Contacts between the two chains:
Residue T19 in protein 2 contacts residue F65 in protein 1 (closest heavy-atom distance 3.2 Å).
Residue T420 in protein 2 interacts with residue D28 in protein 1 (closest heavy-atom distance 3.7 Å).
Residue P446 in protein 2 is in contact with residue D28 in protein 1 (closest heavy-atom distance 3.7 Å).
Residue V424 in protein 2 contacts residue Y30 in protein 1 (closest heavy-atom distance 3.0 Å).
Residue V440 in protein 2 interacts with residue L33 in protein 1 (closest heavy-atom distance 3.1 Å).
Residue Q437 in protein 2 is in contact with residue F35 in protein 1 (closest heavy-atom distance 3.3 Å).
Residue V440 in protein 2 interacts with residue T74 in protein 1 (closest heavy-atom distance 3.5 Å).
Residue T442 in protein 2 is in contact with residue Y30 in protein 1 (closest heavy-atom distance 3.8 Å).
Residue K418 in protein 2 interacts with residue D28 in protein 1 (closest heavy-atom distance 3.3 Å).
Residue Q437 in protein 2 interacts with residue N36 in protein 1 (closest heavy-atom distance 3.5 Å).
Residue A439 in protein 2 interacts with residue L33 in protein 1 (closest heavy-atom distance 3.2 Å).
Residue V424 in protein 2 contacts residue N31 in protein 1 (closest heavy-atom distance 3.9 Å).
Residue A443 in protein 2 contacts residue N31 in protein 1 (closest heavy-atom distance 2.8 Å).
Residue E444 in protein 2 contacts residue K29 in protein 1 (closest heavy-atom distance 3.2 Å).
Residue F448 in protein 2 interacts with residue L25 in protein 1 (closest heavy-atom distance 3.5 Å).
Residue Y412 in protein 2 interacts with residue I23 in protein 1 (closest heavy-atom distance 3.9 Å).
Residue G438 in protein 2 interacts with residue F35 in protein 1 (closest heavy-atom distance 3.0 Å).
Residue E444 in protein 2 contacts residue D28 in protein 1 (closest heavy-atom distance 3.9 Å).
Residue A447 in protein 2 interacts with residue K29 in protein 1 (closest heavy-atom distance 3.8 Å).
Residue G438 in protein 2 is in contact with residue F34 in protein 1 (closest heavy-atom distance 3.5 Å).
Residue P426 in protein 2 interacts with residue F34 in protein 1 (closest heavy-atom distance 3.6 Å).
Residue V440 in protein 2 interacts with residue L61 in protein 1 (closest heavy-atom distance 3.4 Å).
Residue P446 in protein 2 is in contact with residue S26 in protein 1 (closest heavy-atom distance 3.6 Å).
Residue N450 in protein 2 interacts with residue N31 in protein 1 (closest heavy-atom distance 2.9 Å).
Residue V440 in protein 2 interacts with residue F59 in protein 1 (closest heavy-atom distance 3.3 Å).
Residue T420 in protein 2 is in contact with residue K29 in protein 1 (closest heavy-atom distance 3.9 Å).
Residue A443 in protein 2 contacts residue Y30 in protein 1 (closest heavy-atom distance 3.5 Å).
Residue I445 in protein 2 interacts with residue K29 in protein 1 (closest heavy-atom distance 3.1 Å).
Residue E451 in protein 2 is in contact with residue L25 in protein 1 (closest heavy-atom distance 3.8 Å).
Residue V436 in protein 2 contacts residue I37 in protein 1 (closest heavy-atom distance 3.0 Å).
Residue A441 in protein 2 contacts residue L33 in protein 1 (closest heavy-atom distance 3.4 Å).
Residue I445 in protein 2 interacts with residue D28 in protein 1 (closest heavy-atom distance 3.6 Å).
Residue K422 in protein 2 contacts residue Y30 in protein 1 (closest heavy-atom distance 3.0 Å).
Residue T442 in protein 2 contacts residue N31 in protein 1 (closest heavy-atom distance 3.2 Å).
Residue E334 in protein 2 is in contact with residue K21 in protein 1 (closest heavy-atom distance 3.8 Å).
Residue E462 in protein 2 contacts residue H22 in protein 1 (closest heavy-atom distance 3.0 Å).
Residue G438 in protein 2 interacts with residue L33 in protein 1 (closest heavy-atom distance 3.9 Å).
Residue T442 in protein 2 interacts with residue S32 in protein 1 (closest heavy-atom distance 3.4 Å).
Residue A441 in protein 2 is in contact with residue S32 in protein 1 (closest heavy-atom distance 3.0 Å).
Residue N20 in protein 2 interacts with residue F65 in protein 1 (closest heavy-atom distance 2.8 Å).
Residue A443 in protein 2 interacts with residue K29 in protein 1 (closest heavy-atom distance 3.5 Å).
Residue V440 in protein 2 is in contact with residue F35 in protein 1 (closest heavy-atom distance 3.8 Å).
Residue T420 in protein 2 interacts with residue Y30 in protein 1 (closest heavy-atom distance 3.6 Å).
Residue I445 in protein 2 interacts with residue N31 in protein 1 (closest heavy-atom distance 3.3 Å).
Residue A447 in protein 2 is in contact with residue I27 in protein 1 (closest heavy-atom distance 2.7 Å).
Residue Q423 in protein 2 contacts residue Y30 in protein 1 (closest heavy-atom distance 3.7 Å).
Residue A435 in protein 2 is in contact with residue N36 in protein 1 (closest heavy-atom distance 3.2 Å).
Residue P22 in protein 2 is in contact with residue F65 in protein 1 (closest heavy-atom distance 3.8 Å).
Residue N20 in protein 2 is in contact with residue N64 in protein 1 (closest heavy-atom distance 3.2 Å).
Residue A439 in protein 2 is in contact with residue F34 in protein 1 (closest heavy-atom distance 3.8 Å).
Residue V424 in protein 2 interacts with residue K29 in protein 1 (closest heavy-atom distance 3.6 Å).
Residue G438 in protein 2 contacts residue I37 in protein 1 (closest heavy-atom distance 3.9 Å).
Residue E444 in protein 2 contacts residue Y30 in protein 1 (closest heavy-atom distance 3.3 Å).
Residue A439 in protein 2 is in contact with residue S32 in protein 1 (closest heavy-atom distance 3.5 Å).
Residue Y15 in protein 2 contacts residue E66 in protein 1 (closest heavy-atom distance 2.3 Å).
Residue K422 in protein 2 interacts with residue K29 in protein 1 (closest heavy-atom distance 3.5 Å).
Residue G438 in protein 2 contacts residue T74 in protein 1 (closest heavy-atom distance 3.3 Å).
Residue P446 in protein 2 is in contact with residue I27 in protein 1 (closest heavy-atom distance 3.5 Å).
Residue L21 in protein 2 is in contact with residue F65 in protein 1 (closest heavy-atom distance 3.7 Å).
Residue V436 in protein 2 contacts residue N36 in protein 1 (closest heavy-atom distance 3.8 Å).

The following describes two proteins that form a bound complex.

Sequence of protein 1:
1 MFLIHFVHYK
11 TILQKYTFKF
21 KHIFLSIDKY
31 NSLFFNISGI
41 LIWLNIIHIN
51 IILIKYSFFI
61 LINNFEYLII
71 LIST

Sequence of protein 2:
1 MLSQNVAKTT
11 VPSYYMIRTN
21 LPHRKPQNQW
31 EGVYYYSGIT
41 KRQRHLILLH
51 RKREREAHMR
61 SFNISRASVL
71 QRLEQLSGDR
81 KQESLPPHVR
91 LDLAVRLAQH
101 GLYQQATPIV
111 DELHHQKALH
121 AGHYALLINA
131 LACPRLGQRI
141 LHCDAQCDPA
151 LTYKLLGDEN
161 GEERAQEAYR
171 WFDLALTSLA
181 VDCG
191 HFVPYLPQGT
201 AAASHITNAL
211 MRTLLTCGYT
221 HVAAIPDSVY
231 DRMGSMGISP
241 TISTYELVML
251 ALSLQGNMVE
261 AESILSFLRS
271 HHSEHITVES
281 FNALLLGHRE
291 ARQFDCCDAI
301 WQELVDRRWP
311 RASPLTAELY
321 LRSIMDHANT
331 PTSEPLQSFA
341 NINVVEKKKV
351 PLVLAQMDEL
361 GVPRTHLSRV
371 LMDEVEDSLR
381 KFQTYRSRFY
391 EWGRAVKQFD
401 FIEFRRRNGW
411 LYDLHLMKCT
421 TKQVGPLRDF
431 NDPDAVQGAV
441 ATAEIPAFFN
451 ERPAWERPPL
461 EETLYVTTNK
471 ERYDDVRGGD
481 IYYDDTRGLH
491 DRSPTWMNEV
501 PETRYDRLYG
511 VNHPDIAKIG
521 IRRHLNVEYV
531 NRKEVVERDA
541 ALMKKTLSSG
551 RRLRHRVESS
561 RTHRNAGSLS